Sequence of protein 2:
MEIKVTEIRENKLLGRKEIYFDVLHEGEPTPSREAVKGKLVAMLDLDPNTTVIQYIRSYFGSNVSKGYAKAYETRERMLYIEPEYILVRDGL

The following describes two proteins that form a bound complex.

Sequence of protein 1:
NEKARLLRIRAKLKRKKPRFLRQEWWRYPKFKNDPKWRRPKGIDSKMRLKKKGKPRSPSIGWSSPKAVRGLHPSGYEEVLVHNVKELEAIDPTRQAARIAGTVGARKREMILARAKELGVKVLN

Interface contacts:
Residue T94 in protein 1 interacts with residue K4 in protein 2 (closest heavy-atom distance 3.8 Å).
Residue R95 in protein 1 contacts residue V64 in protein 2 (closest heavy-atom distance 3.6 Å).
Residue R95 in protein 1 interacts with residue L24 in protein 2 (closest heavy-atom distance 4.3 Å).
Residue D92 in protein 1 is in contact with residue K4 in protein 2 (closest heavy-atom distance 3.6 Å).
Residue R95 in protein 1 is in contact with residue S62 in protein 2 (closest heavy-atom distance 5.0 Å).